Sequence of protein 1:
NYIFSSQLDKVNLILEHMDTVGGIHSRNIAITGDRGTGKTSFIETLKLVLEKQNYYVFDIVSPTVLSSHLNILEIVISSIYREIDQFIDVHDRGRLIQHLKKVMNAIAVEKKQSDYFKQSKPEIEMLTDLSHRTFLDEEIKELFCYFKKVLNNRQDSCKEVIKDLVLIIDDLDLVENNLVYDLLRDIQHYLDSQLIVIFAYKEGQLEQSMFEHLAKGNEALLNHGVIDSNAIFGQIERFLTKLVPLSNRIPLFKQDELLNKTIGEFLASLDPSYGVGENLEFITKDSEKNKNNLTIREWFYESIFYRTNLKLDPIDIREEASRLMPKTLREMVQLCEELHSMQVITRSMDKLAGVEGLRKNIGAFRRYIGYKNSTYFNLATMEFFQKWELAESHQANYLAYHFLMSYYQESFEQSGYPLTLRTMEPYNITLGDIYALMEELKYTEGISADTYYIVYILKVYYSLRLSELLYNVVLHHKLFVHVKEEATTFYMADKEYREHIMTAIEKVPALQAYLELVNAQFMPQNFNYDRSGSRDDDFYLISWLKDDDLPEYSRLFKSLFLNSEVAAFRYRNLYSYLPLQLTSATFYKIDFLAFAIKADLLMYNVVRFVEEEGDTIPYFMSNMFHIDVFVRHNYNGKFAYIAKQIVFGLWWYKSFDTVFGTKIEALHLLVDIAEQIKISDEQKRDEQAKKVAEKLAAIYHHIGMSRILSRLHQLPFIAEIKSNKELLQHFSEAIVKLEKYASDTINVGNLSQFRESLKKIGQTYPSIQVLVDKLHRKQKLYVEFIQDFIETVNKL

Sequence of protein 2:
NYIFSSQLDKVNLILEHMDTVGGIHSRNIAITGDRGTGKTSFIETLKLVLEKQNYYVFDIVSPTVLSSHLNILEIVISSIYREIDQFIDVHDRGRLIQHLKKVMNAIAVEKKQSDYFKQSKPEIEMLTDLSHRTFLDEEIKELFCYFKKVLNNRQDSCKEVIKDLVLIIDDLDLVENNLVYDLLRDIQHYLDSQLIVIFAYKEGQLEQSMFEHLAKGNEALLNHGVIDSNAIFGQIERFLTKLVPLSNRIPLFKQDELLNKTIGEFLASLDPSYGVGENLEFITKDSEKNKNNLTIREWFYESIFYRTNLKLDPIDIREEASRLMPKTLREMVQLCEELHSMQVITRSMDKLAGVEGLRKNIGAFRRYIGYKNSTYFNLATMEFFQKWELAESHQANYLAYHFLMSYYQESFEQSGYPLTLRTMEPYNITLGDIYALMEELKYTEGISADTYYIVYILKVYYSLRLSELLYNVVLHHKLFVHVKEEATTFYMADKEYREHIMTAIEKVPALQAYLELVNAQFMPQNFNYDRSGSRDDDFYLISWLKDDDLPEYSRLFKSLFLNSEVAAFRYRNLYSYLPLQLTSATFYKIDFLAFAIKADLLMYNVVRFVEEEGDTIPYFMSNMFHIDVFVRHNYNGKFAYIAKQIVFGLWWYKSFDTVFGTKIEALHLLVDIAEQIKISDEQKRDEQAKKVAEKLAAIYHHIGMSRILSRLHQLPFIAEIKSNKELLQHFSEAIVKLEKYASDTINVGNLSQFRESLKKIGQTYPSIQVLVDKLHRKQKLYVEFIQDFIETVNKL

Interface contacts:
Residue M134 in protein 2 contacts residue I154 in protein 1 (closest heavy-atom distance 3.6 Å).
Residue K417 in protein 2 is in contact with residue E350 in protein 1 (closest heavy-atom distance 3.5 Å).
Residue E242 in protein 2 contacts residue L251 in protein 1 (closest heavy-atom distance 2.9 Å).
Residue N207 in protein 2 is in contact with residue G247 in protein 1 (closest heavy-atom distance 3.6 Å).
Residue Q364 in protein 2 contacts residue L276 in protein 1 (closest heavy-atom distance 3.0 Å).
Residue E467 in protein 2 is in contact with residue Y485 in protein 1 (closest heavy-atom distance 2.8 Å).
Residue S94 in protein 2 is in contact with residue R163 in protein 1 (closest heavy-atom distance 3.2 Å).
Residue E242 in protein 2 contacts residue A250 in protein 1 (closest heavy-atom distance 3.4 Å).
Residue R464 in protein 2 interacts with residue E487 in protein 1 (closest heavy-atom distance 1.9 Å).
Residue E419 in protein 2 is in contact with residue D286 in protein 1 (closest heavy-atom distance 2.9 Å).
Residue I137 in protein 2 interacts with residue Y146 in protein 1 (closest heavy-atom distance 3.6 Å).
Residue Q143 in protein 2 is in contact with residue Q149 in protein 1 (closest heavy-atom distance 3.4 Å).
Residue E242 in protein 2 is in contact with residue N248 in protein 1 (closest heavy-atom distance 3.5 Å).
Residue D145 in protein 2 is in contact with residue S150 in protein 1 (closest heavy-atom distance 3.3 Å).
Residue E242 in protein 2 interacts with residue G247 in protein 1 (closest heavy-atom distance 3.0 Å).
Residue S94 in protein 2 interacts with residue E140 in protein 1 (closest heavy-atom distance 3.1 Å).
Residue Y647 in protein 2 is in contact with residue R708 in protein 1 (closest heavy-atom distance 2.8 Å).
Residue T91 in protein 2 contacts residue D167 in protein 1 (closest heavy-atom distance 2.7 Å).
Residue T91 in protein 2 contacts residue R163 in protein 1 (closest heavy-atom distance 3.5 Å).
Residue F263 in protein 2 interacts with residue V256 in protein 1 (closest heavy-atom distance 3.4 Å).
Residue Y428 in protein 2 contacts residue Y494 in protein 1 (closest heavy-atom distance 3.3 Å).
Residue R109 in protein 2 interacts with residue F165 in protein 1 (closest heavy-atom distance 3.5 Å).
Residue R646 in protein 2 contacts residue Y485 in protein 1 (closest heavy-atom distance 3.1 Å).
Residue K357 in protein 2 contacts residue E267 in protein 1 (closest heavy-atom distance 3.1 Å).
Residue L204 in protein 2 interacts with residue R215 in protein 1 (closest heavy-atom distance 3.5 Å).
Residue L204 in protein 2 contacts residue F269 in protein 1 (closest heavy-atom distance 3.6 Å).
Residue Y647 in protein 2 contacts residue E481 in protein 1 (closest heavy-atom distance 3.6 Å).
Residue L252 in protein 2 interacts with residue H254 in protein 1 (closest heavy-atom distance 2.9 Å).
Residue K148 in protein 2 is in contact with residue S150 in protein 1 (closest heavy-atom distance 2.6 Å).
Residue Q143 in protein 2 is in contact with residue S150 in protein 1 (closest heavy-atom distance 3.5 Å).
Residue Q364 in protein 2 is in contact with residue P275 in protein 1 (closest heavy-atom distance 3.6 Å).
Residue E242 in protein 2 contacts residue E249 in protein 1 (closest heavy-atom distance 3.5 Å).
Residue E101 in protein 2 contacts residue Y146 in protein 1 (closest heavy-atom distance 3.1 Å).
Residue E422 in protein 2 is in contact with residue R327 in protein 1 (closest heavy-atom distance 2.9 Å).
Residue Q425 in protein 2 is in contact with residue I347 in protein 1 (closest heavy-atom distance 3.2 Å).
Residue A245 in protein 2 is in contact with residue A250 in protein 1 (closest heavy-atom distance 3.2 Å).
Residue S95 in protein 2 contacts residue R163 in protein 1 (closest heavy-atom distance 3.4 Å).
Residue R109 in protein 2 is in contact with residue E168 in protein 1 (closest heavy-atom distance 2.9 Å).
Residue P468 in protein 2 interacts with residue I347 in protein 1 (closest heavy-atom distance 3.4 Å).
Residue Y401 in protein 2 is in contact with residue L276 in protein 1 (closest heavy-atom distance 3.4 Å).
Residue F241 in protein 2 is in contact with residue L251 in protein 1 (closest heavy-atom distance 3.4 Å).
Residue N207 in protein 2 is in contact with residue N248 in protein 1 (closest heavy-atom distance 3.6 Å).
Residue L420 in protein 2 is in contact with residue D286 in protein 1 (closest heavy-atom distance 2.6 Å).
Residue Y401 in protein 2 interacts with residue P281 in protein 1 (closest heavy-atom distance 3.2 Å).
Residue T91 in protein 2 is in contact with residue H219 in protein 1 (closest heavy-atom distance 3.2 Å).
Residue L204 in protein 2 is in contact with residue Q265 in protein 1 (closest heavy-atom distance 2.9 Å).
Residue M134 in protein 2 is in contact with residue E153 in protein 1 (closest heavy-atom distance 3.6 Å).
Residue Q143 in protein 2 interacts with residue Y146 in protein 1 (closest heavy-atom distance 3.3 Å).
Residue D201 in protein 2 interacts with residue K272 in protein 1 (closest heavy-atom distance 3.4 Å).
Residue S144 in protein 2 interacts with residue S150 in protein 1 (closest heavy-atom distance 3.5 Å).
Residue K232 in protein 2 contacts residue R268 in protein 1 (closest heavy-atom distance 3.1 Å).
Residue Y428 in protein 2 is in contact with residue R348 in protein 1 (closest heavy-atom distance 3.0 Å).
Residue Q238 in protein 2 interacts with residue L251 in protein 1 (closest heavy-atom distance 3.5 Å).
Residue S94 in protein 2 is in contact with residue H219 in protein 1 (closest heavy-atom distance 3.4 Å).
Residue M134 in protein 2 contacts residue L157 in protein 1 (closest heavy-atom distance 3.2 Å).
Residue Y647 in protein 2 interacts with residue V707 in protein 1 (closest heavy-atom distance 3.3 Å).
Residue L97 in protein 2 interacts with residue T164 in protein 1 (closest heavy-atom distance 3.4 Å).
Residue F645 in protein 2 contacts residue R593 in protein 1 (closest heavy-atom distance 3.1 Å).
Residue F241 in protein 2 contacts residue V256 in protein 1 (closest heavy-atom distance 3.2 Å).
Residue Y401 in protein 2 interacts with residue R279 in protein 1 (closest heavy-atom distance 3.6 Å).

The following describes two proteins that form a bound complex.